Sequence of the first protein:
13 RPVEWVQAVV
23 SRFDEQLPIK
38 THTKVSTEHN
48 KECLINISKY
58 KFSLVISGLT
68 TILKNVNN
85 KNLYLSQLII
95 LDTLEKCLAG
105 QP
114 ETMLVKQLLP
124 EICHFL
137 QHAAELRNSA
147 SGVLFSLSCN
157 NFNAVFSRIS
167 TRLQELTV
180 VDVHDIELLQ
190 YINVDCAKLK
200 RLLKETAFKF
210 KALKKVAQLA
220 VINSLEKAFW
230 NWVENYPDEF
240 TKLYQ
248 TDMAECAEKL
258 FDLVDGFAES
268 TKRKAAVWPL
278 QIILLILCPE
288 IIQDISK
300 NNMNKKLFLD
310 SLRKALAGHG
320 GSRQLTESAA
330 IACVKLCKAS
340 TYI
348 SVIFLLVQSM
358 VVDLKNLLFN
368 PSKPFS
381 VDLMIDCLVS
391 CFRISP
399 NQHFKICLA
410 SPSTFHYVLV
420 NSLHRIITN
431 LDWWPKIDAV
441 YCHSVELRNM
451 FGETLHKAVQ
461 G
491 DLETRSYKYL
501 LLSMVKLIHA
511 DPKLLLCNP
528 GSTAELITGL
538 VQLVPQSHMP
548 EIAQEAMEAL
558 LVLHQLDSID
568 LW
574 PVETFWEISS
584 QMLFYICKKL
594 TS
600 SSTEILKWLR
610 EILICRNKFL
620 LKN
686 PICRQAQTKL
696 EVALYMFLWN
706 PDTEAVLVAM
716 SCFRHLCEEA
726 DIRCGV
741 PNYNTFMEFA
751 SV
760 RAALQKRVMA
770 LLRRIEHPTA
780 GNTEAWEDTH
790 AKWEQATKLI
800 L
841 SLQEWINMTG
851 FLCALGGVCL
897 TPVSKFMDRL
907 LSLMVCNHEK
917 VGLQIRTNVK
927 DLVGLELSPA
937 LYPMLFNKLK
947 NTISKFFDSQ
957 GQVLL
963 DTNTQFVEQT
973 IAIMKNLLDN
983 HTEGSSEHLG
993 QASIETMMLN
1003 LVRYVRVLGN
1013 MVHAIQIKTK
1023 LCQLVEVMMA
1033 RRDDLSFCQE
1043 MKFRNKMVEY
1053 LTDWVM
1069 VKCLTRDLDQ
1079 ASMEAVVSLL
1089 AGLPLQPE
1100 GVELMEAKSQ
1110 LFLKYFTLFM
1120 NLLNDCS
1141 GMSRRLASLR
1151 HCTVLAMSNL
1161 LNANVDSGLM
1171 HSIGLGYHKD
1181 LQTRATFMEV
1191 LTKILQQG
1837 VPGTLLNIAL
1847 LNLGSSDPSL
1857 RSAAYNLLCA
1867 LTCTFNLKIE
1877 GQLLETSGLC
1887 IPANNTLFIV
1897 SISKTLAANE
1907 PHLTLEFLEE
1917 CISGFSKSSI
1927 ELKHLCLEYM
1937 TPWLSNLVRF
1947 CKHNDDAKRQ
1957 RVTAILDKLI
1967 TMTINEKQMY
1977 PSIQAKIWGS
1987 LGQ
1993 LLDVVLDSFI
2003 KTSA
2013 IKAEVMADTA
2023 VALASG

This data describes a binding interaction between two proteins.

Sequence of the second protein:
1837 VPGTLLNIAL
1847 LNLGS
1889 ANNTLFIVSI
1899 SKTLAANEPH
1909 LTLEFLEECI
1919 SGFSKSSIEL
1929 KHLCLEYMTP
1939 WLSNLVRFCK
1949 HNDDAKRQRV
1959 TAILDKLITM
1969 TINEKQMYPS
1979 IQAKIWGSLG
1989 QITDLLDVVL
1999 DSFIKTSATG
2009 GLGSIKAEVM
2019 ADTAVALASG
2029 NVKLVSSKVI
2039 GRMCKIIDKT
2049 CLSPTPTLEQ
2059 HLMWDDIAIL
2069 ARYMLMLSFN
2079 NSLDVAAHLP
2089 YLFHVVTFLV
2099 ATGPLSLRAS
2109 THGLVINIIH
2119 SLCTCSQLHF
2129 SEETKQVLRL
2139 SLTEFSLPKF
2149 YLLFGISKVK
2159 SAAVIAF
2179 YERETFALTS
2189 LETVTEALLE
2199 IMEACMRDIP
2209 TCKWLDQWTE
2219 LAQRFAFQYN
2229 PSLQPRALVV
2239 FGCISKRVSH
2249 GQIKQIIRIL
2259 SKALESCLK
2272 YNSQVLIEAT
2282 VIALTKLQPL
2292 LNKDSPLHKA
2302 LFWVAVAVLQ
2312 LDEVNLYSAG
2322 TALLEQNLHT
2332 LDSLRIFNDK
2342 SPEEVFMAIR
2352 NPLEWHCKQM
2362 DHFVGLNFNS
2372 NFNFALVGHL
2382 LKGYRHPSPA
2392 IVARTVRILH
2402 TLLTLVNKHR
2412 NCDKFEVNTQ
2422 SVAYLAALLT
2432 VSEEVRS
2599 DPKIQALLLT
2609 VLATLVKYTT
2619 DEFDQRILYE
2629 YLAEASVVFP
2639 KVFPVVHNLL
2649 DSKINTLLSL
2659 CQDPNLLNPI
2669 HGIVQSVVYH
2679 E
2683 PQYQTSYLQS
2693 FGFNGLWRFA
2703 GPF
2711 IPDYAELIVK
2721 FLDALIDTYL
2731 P

Interface contacts:
Residue H46 in the first protein is in contact with residue N2666 in the second protein (closest heavy-atom distance 3.1 Å).
Residue I1887 in the first protein interacts with residue F2077 in the second protein (closest heavy-atom distance 3.4 Å).
Residue A1889 in the first protein is in contact with residue D2020 in the second protein (closest heavy-atom distance 2.9 Å).
Residue N1890 in the first protein is in contact with residue D2020 in the second protein (closest heavy-atom distance 2.8 Å).
Residue R24 in the first protein contacts residue L2656 in the second protein (closest heavy-atom distance 2.8 Å).
Residue Q1980 in the first protein is in contact with residue N1890 in the second protein (closest heavy-atom distance 3.3 Å).
Residue L1893 in the first protein is in contact with residue S2027 in the second protein (closest heavy-atom distance 3.6 Å).
Residue I1887 in the first protein interacts with residue F2165 in the second protein (closest heavy-atom distance 3.2 Å).
Residue N53 in the first protein contacts residue Q2673 in the second protein (closest heavy-atom distance 3.6 Å).
Residue K58 in the first protein interacts with residue V2676 in the second protein (closest heavy-atom distance 3.5 Å).
Residue S1883 in the first protein contacts residue S2144 in the second protein (closest heavy-atom distance 3.1 Å).
Residue R24 in the first protein contacts residue C2659 in the second protein (closest heavy-atom distance 2.8 Å).
Residue V18 in the first protein contacts residue V2676 in the second protein (closest heavy-atom distance 3.6 Å).
Residue I1926 in the first protein is in contact with residue Q1974 in the second protein (closest heavy-atom distance 3.4 Å).
Residue N1890 in the first protein interacts with residue Q1980 in the second protein (closest heavy-atom distance 3.2 Å).
Residue E1934 in the first protein is in contact with residue K1982 in the second protein (closest heavy-atom distance 2.8 Å).
Residue D2020 in the first protein interacts with residue N1890 in the second protein (closest heavy-atom distance 2.8 Å).
Residue C1886 in the first protein interacts with residue A2161 in the second protein (closest heavy-atom distance 3.2 Å).
Residue S1978 in the first protein is in contact with residue H1930 in the second protein (closest heavy-atom distance 3.5 Å).
Residue W17 in the first protein interacts with residue I2652 in the second protein (closest heavy-atom distance 3.6 Å).
Residue L1880 in the first protein contacts residue C2121 in the second protein (closest heavy-atom distance 3.3 Å).
Residue R1857 in the first protein interacts with residue F2165 in the second protein (closest heavy-atom distance 3.2 Å).
Residue Y1861 in the first protein contacts residue F2077 in the second protein (closest heavy-atom distance 3.6 Å).
Residue T40 in the first protein is in contact with residue Q2660 in the second protein (closest heavy-atom distance 3.6 Å).
Residue S2027 in the first protein is in contact with residue L1893 in the second protein (closest heavy-atom distance 3.4 Å).
Residue L1880 in the first protein interacts with residue H2118 in the second protein (closest heavy-atom distance 3.0 Å).
Residue Q1974 in the first protein is in contact with residue H1930 in the second protein (closest heavy-atom distance 3.5 Å).
Residue F1894 in the first protein contacts residue F2077 in the second protein (closest heavy-atom distance 3.4 Å).
Residue W17 in the first protein is in contact with residue D2649 in the second protein (closest heavy-atom distance 3.6 Å).
Residue P1888 in the first protein interacts with residue F2165 in the second protein (closest heavy-atom distance 3.5 Å).
Residue D2020 in the first protein is in contact with residue A1889 in the second protein (closest heavy-atom distance 2.9 Å).
Residue M1975 in the first protein contacts residue H1930 in the second protein (closest heavy-atom distance 3.4 Å).
Residue L1885 in the first protein contacts residue N2115 in the second protein (closest heavy-atom distance 3.3 Å).
Residue A20 in the first protein contacts residue N2653 in the second protein (closest heavy-atom distance 3.4 Å).
Residue V2023 in the first protein contacts residue N1890 in the second protein (closest heavy-atom distance 3.5 Å).
Residue C50 in the first protein is in contact with residue H2669 in the second protein (closest heavy-atom distance 3.3 Å).
Residue T1882 in the first protein interacts with residue L2140 in the second protein (closest heavy-atom distance 3.6 Å).
Residue P14 in the first protein is in contact with residue E2679 in the second protein (closest heavy-atom distance 3.3 Å).
Residue H39 in the first protein contacts residue Q2660 in the second protein (closest heavy-atom distance 3.5 Å).
Residue L1880 in the first protein is in contact with residue L2140 in the second protein (closest heavy-atom distance 3.4 Å).
Residue P1854 in the first protein interacts with residue F2165 in the second protein (closest heavy-atom distance 3.2 Å).
Residue P1888 in the first protein interacts with residue M2074 in the second protein (closest heavy-atom distance 3.6 Å).
Residue G1884 in the first protein is in contact with residue I2114 in the second protein (closest heavy-atom distance 3.7 Å).
Residue A2024 in the first protein interacts with residue N1890 in the second protein (closest heavy-atom distance 3.6 Å).
Residue Y57 in the first protein interacts with residue Y2677 in the second protein (closest heavy-atom distance 3.2 Å).
Residue Q1878 in the first protein contacts residue T2122 in the second protein (closest heavy-atom distance 2.7 Å).
Residue L1885 in the first protein contacts residue H2118 in the second protein (closest heavy-atom distance 3.3 Å).
Residue K1982 in the first protein interacts with residue E1934 in the second protein (closest heavy-atom distance 2.8 Å).
Residue R24 in the first protein interacts with residue L2658 in the second protein (closest heavy-atom distance 3.4 Å).
Residue H1930 in the first protein is in contact with residue S1978 in the second protein (closest heavy-atom distance 3.1 Å).
Residue H46 in the first protein is in contact with residue L2665 in the second protein (closest heavy-atom distance 3.2 Å).
Residue Y1861 in the first protein is in contact with residue H2118 in the second protein (closest heavy-atom distance 3.4 Å).
Residue R24 in the first protein contacts residue S2657 in the second protein (closest heavy-atom distance 3.0 Å).
Residue H46 in the first protein contacts residue H2669 in the second protein (closest heavy-atom distance 3.0 Å).
Residue L1880 in the first protein is in contact with residue T2122 in the second protein (closest heavy-atom distance 3.6 Å).
Residue R13 in the first protein contacts residue N2646 in the second protein (closest heavy-atom distance 2.9 Å).
Residue E1927 in the first protein contacts residue Q1974 in the second protein (closest heavy-atom distance 2.9 Å).
Residue P1888 in the first protein contacts residue D2020 in the second protein (closest heavy-atom distance 3.7 Å).
Residue C1886 in the first protein is in contact with residue N2115 in the second protein (closest heavy-atom distance 3.0 Å).
Residue C1886 in the first protein interacts with residue F2165 in the second protein (closest heavy-atom distance 3.7 Å).